Contacts between the two chains:
Residue L179 in chain A is in contact with residue G6 in chain B (closest heavy-atom distance 3.7 Å).
Residue E19 in chain A is in contact with residue R11 in chain B (closest heavy-atom distance 2.7 Å).
Residue N55 in chain A interacts with residue R11 in chain B (closest heavy-atom distance 3.9 Å).
Residue N180 in chain A is in contact with residue I8 in chain B (closest heavy-atom distance 2.9 Å).
Residue I224 in chain A contacts residue I8 in chain B (closest heavy-atom distance 4.2 Å).
Residue G176 in chain A interacts with residue I8 in chain B (closest heavy-atom distance 3.7 Å).
Residue N231 in chain A interacts with residue G6 in chain B (closest heavy-atom distance 2.8 Å).
Residue K54 in chain A interacts with residue G10 in chain B (closest heavy-atom distance 4.4 Å).
Residue K54 in chain A contacts residue P9 in chain B (closest heavy-atom distance 4.1 Å).
Residue E19 in chain A contacts residue R12 in chain B (closest heavy-atom distance 4.6 Å).
Residue Y186 in chain A interacts with residue A5 in chain B (closest heavy-atom distance 5.0 Å).
Residue W235 in chain A interacts with residue A5 in chain B (closest heavy-atom distance 3.4 Å).
Residue N55 in chain A contacts residue G10 in chain B (closest heavy-atom distance 4.1 Å).
Residue V51 in chain A contacts residue R11 in chain B (closest heavy-atom distance 3.6 Å).
Residue E187 in chain A is in contact with residue A5 in chain B (closest heavy-atom distance 3.2 Å).
Residue L227 in chain A interacts with residue P9 in chain B (closest heavy-atom distance 3.9 Å).
Residue L234 in chain A interacts with residue A5 in chain B (closest heavy-atom distance 3.5 Å).
Residue V183 in chain A contacts residue G6 in chain B (closest heavy-atom distance 3.6 Å).
Residue L179 in chain A interacts with residue I8 in chain B (closest heavy-atom distance 3.5 Å).
Residue N231 in chain A is in contact with residue A5 in chain B (closest heavy-atom distance 3.4 Å).
Residue N47 in chain A contacts residue R11 in chain B (closest heavy-atom distance 3.9 Å).
Residue M27 in chain A is in contact with residue R11 in chain B (closest heavy-atom distance 4.6 Å).
Residue K127 in chain A is in contact with residue I8 in chain B (closest heavy-atom distance 3.8 Å).
Residue V183 in chain A interacts with residue A5 in chain B (closest heavy-atom distance 4.2 Å).
Residue Y24 in chain A is in contact with residue R11 in chain B (closest heavy-atom distance 4.5 Å).
Residue L48 in chain A contacts residue R11 in chain B (closest heavy-atom distance 3.5 Å).
Residue K54 in chain A interacts with residue I8 in chain B (closest heavy-atom distance 3.8 Å).
Residue L227 in chain A contacts residue I8 in chain B (closest heavy-atom distance 4.5 Å).

Sequence of chain A:
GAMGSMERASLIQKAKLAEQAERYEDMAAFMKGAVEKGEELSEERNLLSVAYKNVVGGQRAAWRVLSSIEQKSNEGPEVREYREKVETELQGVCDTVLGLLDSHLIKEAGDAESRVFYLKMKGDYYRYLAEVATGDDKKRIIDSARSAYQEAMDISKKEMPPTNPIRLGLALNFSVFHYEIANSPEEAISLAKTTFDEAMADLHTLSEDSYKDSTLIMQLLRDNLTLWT

Sequence of chain B:
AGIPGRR

The following describes two proteins that form a bound complex.